Sequence of chain B:
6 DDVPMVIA

Interface contacts:
Residue M140 in chain A interacts with residue I12 in chain B (closest heavy-atom distance 4.1 Å).
Residue L141 in chain A contacts residue A13 in chain B (closest heavy-atom distance 3.6 Å).
Residue S101 in chain A contacts residue A13 in chain B (closest heavy-atom distance 2.7 Å).
Residue K133 in chain A contacts residue D7 in chain B (closest heavy-atom distance 2.8 Å).
Residue Q144 in chain A is in contact with residue I12 in chain B (closest heavy-atom distance 3.7 Å).
Residue K89 in chain A interacts with residue D6 in chain B (closest heavy-atom distance 4.8 Å).
Residue K103 in chain A interacts with residue A13 in chain B (closest heavy-atom distance 3.1 Å).
Residue M140 in chain A interacts with residue A13 in chain B (closest heavy-atom distance 3.4 Å).
Residue E136 in chain A interacts with residue M10 in chain B (closest heavy-atom distance 3.9 Å).
Residue Y104 in chain A interacts with residue I12 in chain B (closest heavy-atom distance 4.0 Å).
Residue F90 in chain A is in contact with residue D7 in chain B (closest heavy-atom distance 2.8 Å).
Residue S101 in chain A is in contact with residue I12 in chain B (closest heavy-atom distance 4.9 Å).
Residue K98 in chain A contacts residue V11 in chain B (closest heavy-atom distance 4.8 Å).
Residue F90 in chain A is in contact with residue V8 in chain B (closest heavy-atom distance 3.4 Å).
Residue I97 in chain A contacts residue M10 in chain B (closest heavy-atom distance 4.2 Å).
Residue N94 in chain A interacts with residue V8 in chain B (closest heavy-atom distance 3.6 Å).
Residue P102 in chain A is in contact with residue A13 in chain B (closest heavy-atom distance 4.2 Å).
Residue K89 in chain A contacts residue D7 in chain B (closest heavy-atom distance 3.4 Å).
Residue I97 in chain A is in contact with residue I12 in chain B (closest heavy-atom distance 4.7 Å).
Residue Q144 in chain A contacts residue A13 in chain B (closest heavy-atom distance 3.7 Å).
Residue N94 in chain A is in contact with residue P9 in chain B (closest heavy-atom distance 2.9 Å).
Residue I146 in chain A interacts with residue A13 in chain B (closest heavy-atom distance 3.5 Å).
Residue R91 in chain A is in contact with residue D6 in chain B (closest heavy-atom distance 2.7 Å).
Residue N94 in chain A interacts with residue M10 in chain B (closest heavy-atom distance 3.6 Å).
Residue I97 in chain A is in contact with residue A13 in chain B (closest heavy-atom distance 4.0 Å).
Residue I97 in chain A contacts residue V11 in chain B (closest heavy-atom distance 3.6 Å).
Residue N94 in chain A contacts residue V11 in chain B (closest heavy-atom distance 3.0 Å).
Residue F90 in chain A contacts residue P9 in chain B (closest heavy-atom distance 4.2 Å).
Residue M140 in chain A interacts with residue M10 in chain B (closest heavy-atom distance 3.9 Å).
Residue K103 in chain A interacts with residue I12 in chain B (closest heavy-atom distance 3.9 Å).
Residue F90 in chain A contacts residue M10 in chain B (closest heavy-atom distance 3.5 Å).
Residue Y104 in chain A contacts residue V11 in chain B (closest heavy-atom distance 3.5 Å).
Residue R91 in chain A interacts with residue V8 in chain B (closest heavy-atom distance 3.8 Å).
Residue R91 in chain A interacts with residue D7 in chain B (closest heavy-atom distance 2.9 Å).
Residue A137 in chain A is in contact with residue M10 in chain B (closest heavy-atom distance 3.8 Å).
Residue M140 in chain A contacts residue V11 in chain B (closest heavy-atom distance 4.2 Å).

The following describes two proteins that form a bound complex.

Sequence of chain A:
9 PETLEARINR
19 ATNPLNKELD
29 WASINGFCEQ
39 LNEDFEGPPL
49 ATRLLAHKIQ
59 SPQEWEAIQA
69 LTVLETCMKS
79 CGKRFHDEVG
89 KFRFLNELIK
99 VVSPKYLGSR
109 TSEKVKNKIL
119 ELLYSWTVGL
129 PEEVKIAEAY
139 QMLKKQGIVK